Sequence of chain A:
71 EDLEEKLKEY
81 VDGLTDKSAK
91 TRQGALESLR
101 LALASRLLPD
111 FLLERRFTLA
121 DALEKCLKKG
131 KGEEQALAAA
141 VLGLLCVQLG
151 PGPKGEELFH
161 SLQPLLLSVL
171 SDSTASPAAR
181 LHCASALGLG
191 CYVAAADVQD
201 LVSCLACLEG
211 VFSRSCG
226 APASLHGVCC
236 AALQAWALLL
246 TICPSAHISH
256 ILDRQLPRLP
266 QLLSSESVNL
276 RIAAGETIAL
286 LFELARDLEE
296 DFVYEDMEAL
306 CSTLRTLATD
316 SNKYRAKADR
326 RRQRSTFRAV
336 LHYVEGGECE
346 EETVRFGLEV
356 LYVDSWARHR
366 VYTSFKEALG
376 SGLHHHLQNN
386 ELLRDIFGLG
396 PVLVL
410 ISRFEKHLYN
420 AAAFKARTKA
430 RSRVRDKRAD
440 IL

Sequence of chain B:
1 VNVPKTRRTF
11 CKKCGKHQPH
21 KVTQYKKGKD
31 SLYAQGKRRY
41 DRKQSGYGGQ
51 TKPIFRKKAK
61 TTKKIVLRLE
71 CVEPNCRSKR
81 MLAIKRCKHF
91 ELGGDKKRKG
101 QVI

The following describes two proteins that form a bound complex.

Residue-level contacts at the interface:
Residue D172 in chain A contacts residue K88 in chain B (closest heavy-atom distance 4.2 Å).
Residue D172 in chain A interacts with residue H89 in chain B (closest heavy-atom distance 4.8 Å).
Residue Q199 in chain A contacts residue I103 in chain B (closest heavy-atom distance 3.3 Å).
Residue T174 in chain A is in contact with residue T61 in chain B (closest heavy-atom distance 4.8 Å).
Residue S171 in chain A is in contact with residue H89 in chain B (closest heavy-atom distance 3.4 Å).